This data describes a binding interaction between two proteins.

Sequence of chain B:
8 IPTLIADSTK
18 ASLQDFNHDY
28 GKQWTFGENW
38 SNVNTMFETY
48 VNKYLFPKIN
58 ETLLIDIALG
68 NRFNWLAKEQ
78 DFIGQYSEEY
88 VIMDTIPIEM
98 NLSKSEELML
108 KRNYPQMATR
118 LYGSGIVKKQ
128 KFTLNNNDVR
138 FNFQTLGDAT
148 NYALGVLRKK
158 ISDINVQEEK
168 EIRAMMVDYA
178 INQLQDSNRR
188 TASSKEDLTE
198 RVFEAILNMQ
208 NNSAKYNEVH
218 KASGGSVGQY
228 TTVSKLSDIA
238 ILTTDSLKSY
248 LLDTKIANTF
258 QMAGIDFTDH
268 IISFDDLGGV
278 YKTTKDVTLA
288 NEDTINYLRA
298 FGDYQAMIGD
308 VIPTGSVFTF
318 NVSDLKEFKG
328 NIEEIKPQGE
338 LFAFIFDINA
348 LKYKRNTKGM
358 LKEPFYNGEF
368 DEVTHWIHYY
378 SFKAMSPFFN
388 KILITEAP

Sequence of chain A:
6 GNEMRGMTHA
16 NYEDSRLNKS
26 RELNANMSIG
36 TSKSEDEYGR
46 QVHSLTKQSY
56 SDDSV

Interface contacts:
Residue L151 in chain B contacts residue S54 in chain A (closest heavy-atom distance 4.3 Å).
Residue N133 in chain B contacts residue G44 in chain A (closest heavy-atom distance 3.4 Å).
Residue A146 in chain B interacts with residue Y43 in chain A (closest heavy-atom distance 3.4 Å).
Residue P361 in chain B is in contact with residue S49 in chain A (closest heavy-atom distance 4.8 Å).
Residue L143 in chain B is in contact with residue E42 in chain A (closest heavy-atom distance 4.6 Å).
Residue H372 in chain B contacts residue L50 in chain A (closest heavy-atom distance 4.3 Å).
Residue L151 in chain B is in contact with residue Q53 in chain A (closest heavy-atom distance 3.1 Å).
Residue V370 in chain B is in contact with residue H48 in chain A (closest heavy-atom distance 3.9 Å).
Residue N148 in chain B contacts residue D57 in chain A (closest heavy-atom distance 3.9 Å).
Residue V370 in chain B contacts residue V47 in chain A (closest heavy-atom distance 3.7 Å).
Residue G152 in chain B is in contact with residue S56 in chain A (closest heavy-atom distance 4.1 Å).
Residue L151 in chain B interacts with residue Y55 in chain A (closest heavy-atom distance 2.8 Å).
Residue H372 in chain B contacts residue H48 in chain A (closest heavy-atom distance 3.6 Å).
Residue T147 in chain B contacts residue Y43 in chain A (closest heavy-atom distance 4.0 Å).
Residue D63 in chain B is in contact with residue V60 in chain A (closest heavy-atom distance 2.9 Å).
Residue T59 in chain B is in contact with residue D57 in chain A (closest heavy-atom distance 3.5 Å).
Residue R137 in chain B interacts with residue E40 in chain A (closest heavy-atom distance 3.9 Å).
Residue D63 in chain B interacts with residue D57 in chain A (closest heavy-atom distance 4.1 Å).
Residue N133 in chain B interacts with residue Y43 in chain A (closest heavy-atom distance 4.0 Å).
Residue R137 in chain B contacts residue D41 in chain A (closest heavy-atom distance 3.6 Å).
Residue L154 in chain B contacts residue L50 in chain A (closest heavy-atom distance 3.7 Å).
Residue H372 in chain B is in contact with residue V47 in chain A (closest heavy-atom distance 2.7 Å).
Residue L151 in chain B contacts residue L50 in chain A (closest heavy-atom distance 4.6 Å).
Residue P361 in chain B interacts with residue H48 in chain A (closest heavy-atom distance 3.1 Å).
Residue A65 in chain B interacts with residue V60 in chain A (closest heavy-atom distance 4.2 Å).
Residue L60 in chain B interacts with residue D58 in chain A (closest heavy-atom distance 3.4 Å).
Residue L131 in chain B contacts residue V47 in chain A (closest heavy-atom distance 3.5 Å).
Residue L61 in chain B is in contact with residue S56 in chain A (closest heavy-atom distance 3.5 Å).
Residue N132 in chain B interacts with residue Y43 in chain A (closest heavy-atom distance 3.5 Å).
Residue R137 in chain B contacts residue G44 in chain A (closest heavy-atom distance 3.6 Å).
Residue L61 in chain B contacts residue D58 in chain A (closest heavy-atom distance 3.4 Å).
Residue L358 in chain B is in contact with residue Q53 in chain A (closest heavy-atom distance 4.5 Å).
Residue N148 in chain B contacts residue Y55 in chain A (closest heavy-atom distance 3.0 Å).
Residue D63 in chain B is in contact with residue D58 in chain A (closest heavy-atom distance 2.8 Å).
Residue N148 in chain B contacts residue K52 in chain A (closest heavy-atom distance 3.0 Å).
Residue N133 in chain B contacts residue V47 in chain A (closest heavy-atom distance 3.5 Å).
Residue F129 in chain B contacts residue L50 in chain A (closest heavy-atom distance 3.3 Å).
Residue T147 in chain B interacts with residue K52 in chain A (closest heavy-atom distance 3.1 Å).
Residue L151 in chain B is in contact with residue K52 in chain A (closest heavy-atom distance 2.0 Å).
Residue H372 in chain B contacts residue S49 in chain A (closest heavy-atom distance 4.5 Å).
Residue T147 in chain B contacts residue Q46 in chain A (closest heavy-atom distance 3.4 Å).
Residue L143 in chain B is in contact with residue D41 in chain A (closest heavy-atom distance 4.2 Å).
Residue D63 in chain B is in contact with residue S56 in chain A (closest heavy-atom distance 3.5 Å).
Residue L143 in chain B interacts with residue Y43 in chain A (closest heavy-atom distance 4.2 Å).
Residue V136 in chain B interacts with residue Y43 in chain A (closest heavy-atom distance 2.5 Å).
Residue Y149 in chain B is in contact with residue Y43 in chain A (closest heavy-atom distance 3.7 Å).
Residue L154 in chain B interacts with residue Q53 in chain A (closest heavy-atom distance 4.3 Å).
Residue L131 in chain B contacts residue L50 in chain A (closest heavy-atom distance 4.2 Å).
Residue T147 in chain B is in contact with residue E42 in chain A (closest heavy-atom distance 4.1 Å).
Residue N133 in chain B contacts residue E40 in chain A (closest heavy-atom distance 3.4 Å).
Residue Y363 in chain B interacts with residue H48 in chain A (closest heavy-atom distance 4.0 Å).
Residue D63 in chain B interacts with residue S59 in chain A (closest heavy-atom distance 2.9 Å).
Residue I64 in chain B interacts with residue V60 in chain A (closest heavy-atom distance 4.3 Å).
Residue R137 in chain B contacts residue Y43 in chain A (closest heavy-atom distance 3.1 Å).
Residue I62 in chain B contacts residue D58 in chain A (closest heavy-atom distance 3.2 Å).
Residue L61 in chain B interacts with residue D57 in chain A (closest heavy-atom distance 3.7 Å).
Residue N133 in chain B interacts with residue H48 in chain A (closest heavy-atom distance 4.1 Å).
Residue A150 in chain B is in contact with residue L50 in chain A (closest heavy-atom distance 3.8 Å).
Residue L60 in chain B interacts with residue D57 in chain A (closest heavy-atom distance 3.2 Å).
Residue L131 in chain B is in contact with residue Y43 in chain A (closest heavy-atom distance 4.6 Å).